The following describes two proteins that form a bound complex.

Sequence of protein 2:
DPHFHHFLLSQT

Sequence of protein 1:
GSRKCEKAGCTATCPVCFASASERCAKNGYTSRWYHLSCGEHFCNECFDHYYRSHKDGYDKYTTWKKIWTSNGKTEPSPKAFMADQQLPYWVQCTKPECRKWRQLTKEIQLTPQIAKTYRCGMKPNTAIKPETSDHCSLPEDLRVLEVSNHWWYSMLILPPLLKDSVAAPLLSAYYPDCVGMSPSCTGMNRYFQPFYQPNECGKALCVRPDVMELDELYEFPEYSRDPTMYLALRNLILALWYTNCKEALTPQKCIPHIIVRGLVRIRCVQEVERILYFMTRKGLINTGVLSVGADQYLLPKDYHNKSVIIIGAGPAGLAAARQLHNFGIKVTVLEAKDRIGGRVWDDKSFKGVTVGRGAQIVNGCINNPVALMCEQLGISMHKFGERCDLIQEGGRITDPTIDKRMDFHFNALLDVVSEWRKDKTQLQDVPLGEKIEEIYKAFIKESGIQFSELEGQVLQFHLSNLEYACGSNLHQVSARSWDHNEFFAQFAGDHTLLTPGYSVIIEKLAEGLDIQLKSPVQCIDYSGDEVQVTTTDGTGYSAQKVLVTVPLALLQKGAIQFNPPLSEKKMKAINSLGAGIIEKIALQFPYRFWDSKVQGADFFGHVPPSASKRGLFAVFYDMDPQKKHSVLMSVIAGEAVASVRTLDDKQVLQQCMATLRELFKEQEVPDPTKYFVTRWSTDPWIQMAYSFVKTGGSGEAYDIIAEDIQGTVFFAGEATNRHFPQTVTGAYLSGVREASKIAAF

Residue-level contacts at the interface:
Residue L315 in protein 1 interacts with residue L77 in protein 2 (closest heavy-atom distance 3.7 Å).
Residue F518 in protein 1 interacts with residue P71 in protein 2 (closest heavy-atom distance 4.1 Å).
Residue M310 in protein 1 contacts residue L78 in protein 2 (closest heavy-atom distance 4.2 Å).
Residue L315 in protein 1 contacts residue H75 in protein 2 (closest heavy-atom distance 3.2 Å).
Residue L245 in protein 1 interacts with residue H74 in protein 2 (closest heavy-atom distance 3.9 Å).
Residue L236 in protein 1 is in contact with residue L77 in protein 2 (closest heavy-atom distance 4.7 Å).
Residue R768 in protein 1 interacts with residue F76 in protein 2 (closest heavy-atom distance 4.2 Å).
Residue D246 in protein 1 interacts with residue S79 in protein 2 (closest heavy-atom distance 3.3 Å).
Residue E247 in protein 1 is in contact with residue L78 in protein 2 (closest heavy-atom distance 4.1 Å).
Residue E244 in protein 1 is in contact with residue H75 in protein 2 (closest heavy-atom distance 3.1 Å).
Residue C237 in protein 1 interacts with residue H75 in protein 2 (closest heavy-atom distance 3.7 Å).
Residue F519 in protein 1 interacts with residue P71 in protein 2 (closest heavy-atom distance 3.8 Å).
Residue R768 in protein 1 is in contact with residue L77 in protein 2 (closest heavy-atom distance 4.4 Å).
Residue V767 in protein 1 is in contact with residue L77 in protein 2 (closest heavy-atom distance 4.0 Å).
Residue L764 in protein 1 interacts with residue L77 in protein 2 (closest heavy-atom distance 4.3 Å).
Residue F519 in protein 1 contacts residue H72 in protein 2 (closest heavy-atom distance 3.9 Å).
Residue A520 in protein 1 interacts with residue F73 in protein 2 (closest heavy-atom distance 4.6 Å).
Residue C232 in protein 1 is in contact with residue F73 in protein 2 (closest heavy-atom distance 4.0 Å).
Residue D246 in protein 1 interacts with residue L78 in protein 2 (closest heavy-atom distance 3.1 Å).
Residue D246 in protein 1 is in contact with residue L77 in protein 2 (closest heavy-atom distance 3.6 Å).
Residue F518 in protein 1 is in contact with residue H72 in protein 2 (closest heavy-atom distance 2.8 Å).
Residue K234 in protein 1 interacts with residue F73 in protein 2 (closest heavy-atom distance 4.7 Å).
Residue H754 in protein 1 is in contact with residue H74 in protein 2 (closest heavy-atom distance 4.8 Å).
Residue G233 in protein 1 is in contact with residue F73 in protein 2 (closest heavy-atom distance 3.5 Å).
Residue A520 in protein 1 contacts residue H72 in protein 2 (closest heavy-atom distance 2.9 Å).
Residue E244 in protein 1 is in contact with residue S79 in protein 2 (closest heavy-atom distance 4.1 Å).
Residue L245 in protein 1 interacts with residue S79 in protein 2 (closest heavy-atom distance 4.6 Å).
Residue C237 in protein 1 is in contact with residue F73 in protein 2 (closest heavy-atom distance 4.1 Å).
Residue L764 in protein 1 contacts residue F76 in protein 2 (closest heavy-atom distance 4.0 Å).
Residue G314 in protein 1 contacts residue L77 in protein 2 (closest heavy-atom distance 3.6 Å).
Residue E517 in protein 1 is in contact with residue H72 in protein 2 (closest heavy-atom distance 4.0 Å).
Residue R768 in protein 1 interacts with residue Q80 in protein 2 (closest heavy-atom distance 3.4 Å).
Residue K772 in protein 1 interacts with residue Q80 in protein 2 (closest heavy-atom distance 4.2 Å).
Residue V238 in protein 1 contacts residue H75 in protein 2 (closest heavy-atom distance 3.5 Å).
Residue K313 in protein 1 is in contact with residue Q80 in protein 2 (closest heavy-atom distance 4.2 Å).
Residue E231 in protein 1 is in contact with residue F73 in protein 2 (closest heavy-atom distance 4.1 Å).
Residue D246 in protein 1 contacts residue T81 in protein 2 (closest heavy-atom distance 2.8 Å).
Residue L315 in protein 1 is in contact with residue L78 in protein 2 (closest heavy-atom distance 3.9 Å).
Residue G233 in protein 1 interacts with residue H72 in protein 2 (closest heavy-atom distance 3.7 Å).
Residue C237 in protein 1 contacts residue H74 in protein 2 (closest heavy-atom distance 4.7 Å).
Residue K313 in protein 1 is in contact with residue L78 in protein 2 (closest heavy-atom distance 4.1 Å).
Residue S765 in protein 1 is in contact with residue F76 in protein 2 (closest heavy-atom distance 4.8 Å).
Residue H754 in protein 1 contacts residue F76 in protein 2 (closest heavy-atom distance 3.5 Å).
Residue Y227 in protein 1 contacts residue F73 in protein 2 (closest heavy-atom distance 3.0 Å).
Residue V238 in protein 1 is in contact with residue L78 in protein 2 (closest heavy-atom distance 4.0 Å).
Residue L245 in protein 1 is in contact with residue L78 in protein 2 (closest heavy-atom distance 3.6 Å).
Residue L236 in protein 1 interacts with residue H75 in protein 2 (closest heavy-atom distance 3.4 Å).
Residue L236 in protein 1 interacts with residue F76 in protein 2 (closest heavy-atom distance 3.8 Å).
Residue E244 in protein 1 contacts residue H74 in protein 2 (closest heavy-atom distance 3.8 Å).
Residue D246 in protein 1 is in contact with residue Q80 in protein 2 (closest heavy-atom distance 3.0 Å).
Residue F309 in protein 1 contacts residue L78 in protein 2 (closest heavy-atom distance 4.1 Å).
Residue N752 in protein 1 interacts with residue F76 in protein 2 (closest heavy-atom distance 3.4 Å).
Residue Y249 in protein 1 is in contact with residue T81 in protein 2 (closest heavy-atom distance 3.9 Å).
Residue F755 in protein 1 contacts residue F76 in protein 2 (closest heavy-atom distance 3.7 Å).
Residue K313 in protein 1 is in contact with residue L77 in protein 2 (closest heavy-atom distance 3.4 Å).
Residue E244 in protein 1 is in contact with residue L78 in protein 2 (closest heavy-atom distance 3.5 Å).
Residue K313 in protein 1 is in contact with residue T81 in protein 2 (closest heavy-atom distance 4.8 Å).